The following describes two proteins that form a bound complex.

Sequence of protein 1:
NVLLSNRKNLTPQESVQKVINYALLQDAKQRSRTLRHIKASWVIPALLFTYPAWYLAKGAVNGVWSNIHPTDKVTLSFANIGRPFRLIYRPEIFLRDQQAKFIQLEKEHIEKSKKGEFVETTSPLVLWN

Sequence of protein 2:
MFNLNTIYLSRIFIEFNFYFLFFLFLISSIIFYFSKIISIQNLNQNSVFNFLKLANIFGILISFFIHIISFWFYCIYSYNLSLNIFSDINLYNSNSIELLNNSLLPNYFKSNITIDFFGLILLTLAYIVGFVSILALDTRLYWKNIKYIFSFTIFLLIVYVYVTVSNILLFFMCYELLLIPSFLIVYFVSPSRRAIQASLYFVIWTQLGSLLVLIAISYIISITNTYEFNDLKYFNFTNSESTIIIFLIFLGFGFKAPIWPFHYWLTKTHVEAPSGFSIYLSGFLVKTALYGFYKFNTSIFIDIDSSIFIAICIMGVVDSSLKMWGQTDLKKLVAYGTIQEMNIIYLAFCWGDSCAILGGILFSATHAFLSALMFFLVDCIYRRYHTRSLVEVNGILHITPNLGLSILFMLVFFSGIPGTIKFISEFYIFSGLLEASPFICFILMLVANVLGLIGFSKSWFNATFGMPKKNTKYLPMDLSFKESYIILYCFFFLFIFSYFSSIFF

Interface contacts:
Residue Q45 in protein 2 interacts with residue R37 in protein 1 (closest heavy-atom distance 4.0 Å).
Residue V48 in protein 2 is in contact with residue W48 in protein 1 (closest heavy-atom distance 3.5 Å).
Residue K110 in protein 2 contacts residue S72 in protein 1 (closest heavy-atom distance 2.9 Å).
Residue S47 in protein 2 is in contact with residue W48 in protein 1 (closest heavy-atom distance 3.5 Å).
Residue N167 in protein 2 contacts residue D78 in protein 1 (closest heavy-atom distance 3.9 Å).
Residue L26 in protein 2 is in contact with residue A59 in protein 1 (closest heavy-atom distance 4.2 Å).
Residue P106 in protein 2 is in contact with residue K64 in protein 1 (closest heavy-atom distance 4.1 Å).
Residue N46 in protein 2 is in contact with residue L41 in protein 1 (closest heavy-atom distance 3.9 Å).
Residue S222 in protein 2 contacts residue I87 in protein 1 (closest heavy-atom distance 4.5 Å).
Residue F34 in protein 2 interacts with residue P51 in protein 1 (closest heavy-atom distance 3.5 Å).
Residue I27 in protein 2 interacts with residue T56 in protein 1 (closest heavy-atom distance 3.8 Å).
Residue P106 in protein 2 contacts residue W60 in protein 1 (closest heavy-atom distance 4.3 Å).
Residue F109 in protein 2 interacts with residue D78 in protein 1 (closest heavy-atom distance 3.2 Å).
Residue I31 in protein 2 contacts residue W48 in protein 1 (closest heavy-atom distance 3.8 Å).
Residue L169 in protein 2 contacts residue A85 in protein 1 (closest heavy-atom distance 3.9 Å).
Residue N167 in protein 2 interacts with residue T81 in protein 1 (closest heavy-atom distance 2.9 Å).
Residue N46 in protein 2 contacts residue T40 in protein 1 (closest heavy-atom distance 4.0 Å).
Residue N107 in protein 2 interacts with residue N68 in protein 1 (closest heavy-atom distance 2.7 Å).
Residue F109 in protein 2 interacts with residue V67 in protein 1 (closest heavy-atom distance 3.3 Å).
Residue L26 in protein 2 interacts with residue W60 in protein 1 (closest heavy-atom distance 3.9 Å).
Residue M173 in protein 2 interacts with residue V80 in protein 1 (closest heavy-atom distance 4.1 Å).
Residue N225 in protein 2 is in contact with residue R89 in protein 1 (closest heavy-atom distance 3.3 Å).
Residue I30 in protein 2 contacts residue A59 in protein 1 (closest heavy-atom distance 4.2 Å).
Residue I31 in protein 2 contacts residue A52 in protein 1 (closest heavy-atom distance 4.0 Å).
Residue N225 in protein 2 is in contact with residue N86 in protein 1 (closest heavy-atom distance 3.4 Å).
Residue F51 in protein 2 is in contact with residue W48 in protein 1 (closest heavy-atom distance 3.8 Å).
Residue Y19 in protein 2 contacts residue W60 in protein 1 (closest heavy-atom distance 3.6 Å).
Residue Y108 in protein 2 is in contact with residue V67 in protein 1 (closest heavy-atom distance 4.4 Å).
Residue N225 in protein 2 contacts residue I87 in protein 1 (closest heavy-atom distance 4.0 Å).
Residue I27 in protein 2 contacts residue A52 in protein 1 (closest heavy-atom distance 4.5 Å).
Residue F34 in protein 2 contacts residue F55 in protein 1 (closest heavy-atom distance 3.5 Å).
Residue K110 in protein 2 interacts with residue D78 in protein 1 (closest heavy-atom distance 4.0 Å).
Residue K110 in protein 2 contacts residue V67 in protein 1 (closest heavy-atom distance 4.4 Å).
Residue L169 in protein 2 is in contact with residue V80 in protein 1 (closest heavy-atom distance 3.9 Å).
Residue F23 in protein 2 is in contact with residue W60 in protein 1 (closest heavy-atom distance 3.5 Å).
Residue L169 in protein 2 contacts residue F84 in protein 1 (closest heavy-atom distance 3.4 Å).
Residue I30 in protein 2 interacts with residue F55 in protein 1 (closest heavy-atom distance 4.1 Å).
Residue I221 in protein 2 interacts with residue F84 in protein 1 (closest heavy-atom distance 3.8 Å).
Residue L169 in protein 2 contacts residue T81 in protein 1 (closest heavy-atom distance 3.6 Å).
Residue F22 in protein 2 contacts residue W60 in protein 1 (closest heavy-atom distance 3.7 Å).
Residue Y227 in protein 2 interacts with residue T77 in protein 1 (closest heavy-atom distance 3.2 Å).
Residue N225 in protein 2 is in contact with residue I94 in protein 1 (closest heavy-atom distance 4.4 Å).
Residue K110 in protein 2 interacts with residue N68 in protein 1 (closest heavy-atom distance 3.4 Å).
Residue K110 in protein 2 interacts with residue P76 in protein 1 (closest heavy-atom distance 3.4 Å).
Residue F22 in protein 2 contacts residue A63 in protein 1 (closest heavy-atom distance 4.1 Å).
Residue I30 in protein 2 contacts residue P51 in protein 1 (closest heavy-atom distance 3.7 Å).
Residue L170 in protein 2 is in contact with residue T81 in protein 1 (closest heavy-atom distance 4.4 Å).
Residue I221 in protein 2 is in contact with residue I87 in protein 1 (closest heavy-atom distance 4.3 Å).
Residue N46 in protein 2 interacts with residue I44 in protein 1 (closest heavy-atom distance 3.5 Å).
Residue Y227 in protein 2 interacts with residue T81 in protein 1 (closest heavy-atom distance 3.4 Å).
Residue I221 in protein 2 contacts residue A85 in protein 1 (closest heavy-atom distance 3.7 Å).
Residue I30 in protein 2 is in contact with residue A52 in protein 1 (closest heavy-atom distance 4.3 Å).
Residue K110 in protein 2 is in contact with residue T77 in protein 1 (closest heavy-atom distance 4.1 Å).
Residue N46 in protein 2 is in contact with residue W48 in protein 1 (closest heavy-atom distance 3.6 Å).
Residue P106 in protein 2 is in contact with residue N68 in protein 1 (closest heavy-atom distance 3.5 Å).
Residue Y227 in protein 2 is in contact with residue A85 in protein 1 (closest heavy-atom distance 4.5 Å).
Residue N225 in protein 2 is in contact with residue A85 in protein 1 (closest heavy-atom distance 2.9 Å).
Residue L170 in protein 2 is in contact with residue D78 in protein 1 (closest heavy-atom distance 3.9 Å).
Residue K110 in protein 2 contacts residue H75 in protein 1 (closest heavy-atom distance 3.0 Å).
Residue S35 in protein 2 is in contact with residue W48 in protein 1 (closest heavy-atom distance 4.0 Å).